The following describes two proteins that form a bound complex.

Sequence of chain B:
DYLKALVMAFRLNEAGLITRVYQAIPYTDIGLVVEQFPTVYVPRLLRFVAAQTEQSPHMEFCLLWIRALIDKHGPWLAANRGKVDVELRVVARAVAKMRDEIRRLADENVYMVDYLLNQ

Contacts between the two chains:
Residue T191 in chain A is in contact with residue N137 in chain B (closest heavy-atom distance 3.4 Å).
Residue R181 in chain A is in contact with residue M87 in chain B (closest heavy-atom distance 4.1 Å).
Residue Y231 in chain A interacts with residue I98 in chain B (closest heavy-atom distance 4.0 Å).
Residue V236 in chain A contacts residue L116 in chain B (closest heavy-atom distance 4.1 Å).
Residue G233 in chain A contacts residue V123 in chain B (closest heavy-atom distance 3.5 Å).
Residue C232 in chain A is in contact with residue V123 in chain B (closest heavy-atom distance 3.9 Å).
Residue Q187 in chain A is in contact with residue N137 in chain B (closest heavy-atom distance 2.8 Å).
Residue V236 in chain A is in contact with residue A120 in chain B (closest heavy-atom distance 3.7 Å).
Residue L228 in chain A is in contact with residue L92 in chain B (closest heavy-atom distance 3.7 Å).
Residue L194 in chain A contacts residue L144 in chain B (closest heavy-atom distance 4.2 Å).
Residue R181 in chain A is in contact with residue H86 in chain B (closest heavy-atom distance 4.2 Å).
Residue M190 in chain A contacts residue N137 in chain B (closest heavy-atom distance 3.8 Å).
Residue M202 in chain A interacts with residue Q147 in chain B (closest heavy-atom distance 3.6 Å).
Residue G212 in chain A contacts residue L145 in chain B (closest heavy-atom distance 4.1 Å).
Residue L225 in chain A is in contact with residue I130 in chain B (closest heavy-atom distance 3.5 Å).
Residue Y231 in chain A is in contact with residue R95 in chain B (closest heavy-atom distance 3.7 Å).
Residue W214 in chain A interacts with residue V141 in chain B (closest heavy-atom distance 3.5 Å).
Residue R215 in chain A contacts residue V138 in chain B (closest heavy-atom distance 3.7 Å).
Residue R181 in chain A contacts residue P85 in chain B (closest heavy-atom distance 3.1 Å).
Residue Q187 in chain A interacts with residue A134 in chain B (closest heavy-atom distance 3.4 Å).
Residue Y231 in chain A is in contact with residue D99 in chain B (closest heavy-atom distance 3.2 Å).
Residue V229 in chain A is in contact with residue R127 in chain B (closest heavy-atom distance 3.6 Å).
Residue R224 in chain A contacts residue E88 in chain B (closest heavy-atom distance 2.9 Å).
Residue R240 in chain A interacts with residue R117 in chain B (closest heavy-atom distance 3.2 Å).
Residue L239 in chain A is in contact with residue I98 in chain B (closest heavy-atom distance 4.1 Å).
Residue I201 in chain A is in contact with residue L144 in chain B (closest heavy-atom distance 3.9 Å).
Residue V229 in chain A contacts residue L91 in chain B (closest heavy-atom distance 3.8 Å).
Residue V236 in chain A is in contact with residue I98 in chain B (closest heavy-atom distance 4.0 Å).
Residue L225 in chain A interacts with residue M87 in chain B (closest heavy-atom distance 3.7 Å).
Residue R240 in chain A is in contact with residue A120 in chain B (closest heavy-atom distance 3.6 Å).
Residue L211 in chain A interacts with residue V141 in chain B (closest heavy-atom distance 4.3 Å).
Residue C232 in chain A contacts residue I98 in chain B (closest heavy-atom distance 4.0 Å).
Residue R215 in chain A interacts with residue D142 in chain B (closest heavy-atom distance 2.9 Å).
Residue F198 in chain A contacts residue L144 in chain B (closest heavy-atom distance 3.8 Å).
Residue R215 in chain A interacts with residue L145 in chain B (closest heavy-atom distance 3.8 Å).
Residue V229 in chain A is in contact with residue V123 in chain B (closest heavy-atom distance 3.4 Å).
Residue R180 in chain A interacts with residue E88 in chain B (closest heavy-atom distance 3.8 Å).
Residue L228 in chain A interacts with residue L91 in chain B (closest heavy-atom distance 4.1 Å).
Residue Q187 in chain A interacts with residue L133 in chain B (closest heavy-atom distance 3.6 Å).
Residue R240 in chain A interacts with residue D113 in chain B (closest heavy-atom distance 4.3 Å).
Residue C232 in chain A interacts with residue R95 in chain B (closest heavy-atom distance 3.7 Å).
Residue S226 in chain A contacts residue R131 in chain B (closest heavy-atom distance 2.8 Å).
Residue M202 in chain A interacts with residue L144 in chain B (closest heavy-atom distance 4.0 Å).
Residue L228 in chain A interacts with residue E88 in chain B (closest heavy-atom distance 4.2 Å).
Residue L239 in chain A interacts with residue A106 in chain B (closest heavy-atom distance 4.3 Å).
Residue R222 in chain A contacts residue A134 in chain B (closest heavy-atom distance 4.1 Å).
Residue L239 in chain A is in contact with residue G102 in chain B (closest heavy-atom distance 4.1 Å).
Residue R240 in chain A is in contact with residue L116 in chain B (closest heavy-atom distance 3.7 Å).
Residue C232 in chain A interacts with residue I94 in chain B (closest heavy-atom distance 4.3 Å).
Residue E184 in chain A contacts residue L133 in chain B (closest heavy-atom distance 4.3 Å).
Residue Q218 in chain A contacts residue A134 in chain B (closest heavy-atom distance 3.5 Å).
Residue W214 in chain A is in contact with residue N137 in chain B (closest heavy-atom distance 4.1 Å).
Residue V229 in chain A contacts residue M126 in chain B (closest heavy-atom distance 4.1 Å).
Residue V229 in chain A is in contact with residue R131 in chain B (closest heavy-atom distance 3.9 Å).
Residue R215 in chain A is in contact with residue V141 in chain B (closest heavy-atom distance 3.8 Å).
Residue R222 in chain A is in contact with residue D135 in chain B (closest heavy-atom distance 2.8 Å).
Residue G230 in chain A interacts with residue R131 in chain B (closest heavy-atom distance 3.3 Å).
Residue V236 in chain A contacts residue V119 in chain B (closest heavy-atom distance 4.3 Å).
Residue V235 in chain A contacts residue I98 in chain B (closest heavy-atom distance 3.9 Å).
Residue C232 in chain A is in contact with residue L91 in chain B (closest heavy-atom distance 3.6 Å).

Sequence of chain A:
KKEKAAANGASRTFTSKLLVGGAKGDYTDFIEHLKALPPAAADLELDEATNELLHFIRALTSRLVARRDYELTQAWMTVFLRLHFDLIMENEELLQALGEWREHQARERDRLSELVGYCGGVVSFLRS